Sequence of the second protein:
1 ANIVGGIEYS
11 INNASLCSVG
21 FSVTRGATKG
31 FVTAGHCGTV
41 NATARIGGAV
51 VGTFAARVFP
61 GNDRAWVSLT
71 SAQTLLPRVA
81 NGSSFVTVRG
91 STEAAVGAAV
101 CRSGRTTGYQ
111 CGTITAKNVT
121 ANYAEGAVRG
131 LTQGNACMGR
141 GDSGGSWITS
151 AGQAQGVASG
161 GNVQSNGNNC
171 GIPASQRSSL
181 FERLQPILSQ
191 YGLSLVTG

Interface contacts:
Residue Q133 in the second protein contacts residue K131 in the first protein (closest heavy-atom distance 2.8 Å).
Residue A99 in the second protein is in contact with residue L16 in the first protein (closest heavy-atom distance 3.4 Å).
Residue V119 in the second protein interacts with residue W119 in the first protein (closest heavy-atom distance 3.7 Å).
Residue S150 in the second protein is in contact with residue M12 in the first protein (closest heavy-atom distance 4.0 Å).
Residue Y109 in the second protein is in contact with residue L8 in the first protein (closest heavy-atom distance 3.4 Å).
Residue N122 in the second protein contacts residue Q117 in the first protein (closest heavy-atom distance 2.9 Å).
Residue A98 in the second protein contacts residue Y26 in the first protein (closest heavy-atom distance 3.4 Å).
Residue V119 in the second protein is in contact with residue S118 in the first protein (closest heavy-atom distance 3.9 Å).
Residue A116 in the second protein interacts with residue Y120 in the first protein (closest heavy-atom distance 3.4 Å).
Residue N162 in the second protein interacts with residue P160 in the first protein (closest heavy-atom distance 2.9 Å).
Residue T113 in the second protein contacts residue L16 in the first protein (closest heavy-atom distance 3.5 Å).
Residue N162 in the second protein is in contact with residue Q117 in the first protein (closest heavy-atom distance 3.8 Å).
Residue E93 in the second protein interacts with residue R34 in the first protein (closest heavy-atom distance 3.8 Å).
Residue L180 in the second protein interacts with residue L163 in the first protein (closest heavy-atom distance 4.0 Å).
Residue A99 in the second protein is in contact with residue Y26 in the first protein (closest heavy-atom distance 2.6 Å).
Residue V96 in the second protein interacts with residue I53 in the first protein (closest heavy-atom distance 2.9 Å).
Residue Y109 in the second protein contacts residue R14 in the first protein (closest heavy-atom distance 3.3 Å).
Residue V163 in the second protein contacts residue K162 in the first protein (closest heavy-atom distance 3.2 Å).
Residue G161 in the second protein interacts with residue L163 in the first protein (closest heavy-atom distance 3.2 Å).
Residue A98 in the second protein contacts residue I53 in the first protein (closest heavy-atom distance 3.8 Å).
Residue T120 in the second protein is in contact with residue M95 in the first protein (closest heavy-atom distance 3.4 Å).
Residue C111 in the second protein interacts with residue A11 in the first protein (closest heavy-atom distance 3.6 Å).
Residue T120 in the second protein interacts with residue W119 in the first protein (closest heavy-atom distance 3.0 Å).
Residue A99 in the second protein interacts with residue M12 in the first protein (closest heavy-atom distance 3.8 Å).
Residue R129 in the second protein is in contact with residue D99 in the first protein (closest heavy-atom distance 3.8 Å).
Residue C101 in the second protein is in contact with residue L8 in the first protein (closest heavy-atom distance 3.7 Å).
Residue T92 in the second protein interacts with residue R34 in the first protein (closest heavy-atom distance 3.3 Å).
Residue T115 in the second protein contacts residue D122 in the first protein (closest heavy-atom distance 4.1 Å).
Residue C111 in the second protein is in contact with residue L16 in the first protein (closest heavy-atom distance 3.4 Å).
Residue Q110 in the second protein interacts with residue R14 in the first protein (closest heavy-atom distance 3.5 Å).
Residue N162 in the second protein is in contact with residue K162 in the first protein (closest heavy-atom distance 3.7 Å).
Residue Q110 in the second protein is in contact with residue D15 in the first protein (closest heavy-atom distance 3.6 Å).
Residue A121 in the second protein contacts residue L163 in the first protein (closest heavy-atom distance 4.0 Å).
Residue S150 in the second protein interacts with residue L8 in the first protein (closest heavy-atom distance 3.1 Å).
Residue N81 in the second protein is in contact with residue Q7 in the first protein (closest heavy-atom distance 3.9 Å).
Residue V96 in the second protein is in contact with residue W52 in the first protein (closest heavy-atom distance 3.6 Å).
Residue Q133 in the second protein is in contact with residue Y120 in the first protein (closest heavy-atom distance 3.1 Å).
Residue N122 in the second protein interacts with residue W119 in the first protein (closest heavy-atom distance 4.0 Å).
Residue A121 in the second protein interacts with residue Q117 in the first protein (closest heavy-atom distance 3.8 Å).
Residue S178 in the second protein contacts residue K131 in the first protein (closest heavy-atom distance 4.0 Å).
Residue T120 in the second protein interacts with residue D99 in the first protein (closest heavy-atom distance 2.8 Å).
Residue S84 in the second protein interacts with residue Q7 in the first protein (closest heavy-atom distance 3.8 Å).
Residue N122 in the second protein interacts with residue L113 in the first protein (closest heavy-atom distance 3.1 Å).
Residue Q176 in the second protein interacts with residue P160 in the first protein (closest heavy-atom distance 3.4 Å).
Residue Y123 in the second protein interacts with residue L163 in the first protein (closest heavy-atom distance 4.1 Å).
Residue R129 in the second protein is in contact with residue N103 in the first protein (closest heavy-atom distance 3.8 Å).
Residue A95 in the second protein contacts residue A33 in the first protein (closest heavy-atom distance 3.8 Å).
Residue G112 in the second protein interacts with residue L16 in the first protein (closest heavy-atom distance 3.4 Å).
Residue R177 in the second protein is in contact with residue K131 in the first protein (closest heavy-atom distance 3.8 Å).
Residue N162 in the second protein interacts with residue L163 in the first protein (closest heavy-atom distance 3.7 Å).
Residue V163 in the second protein interacts with residue G161 in the first protein (closest heavy-atom distance 3.3 Å).
Residue V119 in the second protein is in contact with residue Y120 in the first protein (closest heavy-atom distance 3.6 Å).
Residue N162 in the second protein interacts with residue S159 in the first protein (closest heavy-atom distance 3.2 Å).
Residue N162 in the second protein interacts with residue G161 in the first protein (closest heavy-atom distance 4.0 Å).
Residue T120 in the second protein is in contact with residue S118 in the first protein (closest heavy-atom distance 3.1 Å).
Residue N118 in the second protein contacts residue M95 in the first protein (closest heavy-atom distance 3.5 Å).
Residue G97 in the second protein contacts residue I53 in the first protein (closest heavy-atom distance 3.4 Å).
Residue G161 in the second protein contacts residue K162 in the first protein (closest heavy-atom distance 3.3 Å).
Residue N122 in the second protein interacts with residue V116 in the first protein (closest heavy-atom distance 3.0 Å).
Residue C111 in the second protein contacts residue D15 in the first protein (closest heavy-atom distance 2.8 Å).

Sequence of the first protein:
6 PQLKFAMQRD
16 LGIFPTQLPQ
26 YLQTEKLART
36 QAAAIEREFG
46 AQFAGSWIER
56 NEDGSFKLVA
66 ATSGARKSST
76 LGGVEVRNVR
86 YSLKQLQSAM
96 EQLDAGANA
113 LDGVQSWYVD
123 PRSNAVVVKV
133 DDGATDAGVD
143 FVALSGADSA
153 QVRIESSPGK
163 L

The following describes two proteins that form a bound complex.